Sequence of the first protein:
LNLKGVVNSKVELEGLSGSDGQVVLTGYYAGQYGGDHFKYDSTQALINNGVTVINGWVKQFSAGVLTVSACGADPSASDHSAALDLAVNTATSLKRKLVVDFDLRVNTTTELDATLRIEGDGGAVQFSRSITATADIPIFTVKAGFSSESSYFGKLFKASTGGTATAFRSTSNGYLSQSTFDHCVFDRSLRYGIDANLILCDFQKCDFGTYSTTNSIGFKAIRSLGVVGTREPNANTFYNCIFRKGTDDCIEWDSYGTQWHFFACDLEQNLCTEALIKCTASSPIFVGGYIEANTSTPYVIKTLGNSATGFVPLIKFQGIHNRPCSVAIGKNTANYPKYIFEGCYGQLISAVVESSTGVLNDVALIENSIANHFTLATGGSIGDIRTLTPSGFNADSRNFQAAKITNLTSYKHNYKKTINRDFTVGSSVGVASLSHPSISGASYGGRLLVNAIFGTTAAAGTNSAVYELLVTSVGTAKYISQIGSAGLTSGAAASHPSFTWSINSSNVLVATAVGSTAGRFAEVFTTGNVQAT

Sequence of the second protein:
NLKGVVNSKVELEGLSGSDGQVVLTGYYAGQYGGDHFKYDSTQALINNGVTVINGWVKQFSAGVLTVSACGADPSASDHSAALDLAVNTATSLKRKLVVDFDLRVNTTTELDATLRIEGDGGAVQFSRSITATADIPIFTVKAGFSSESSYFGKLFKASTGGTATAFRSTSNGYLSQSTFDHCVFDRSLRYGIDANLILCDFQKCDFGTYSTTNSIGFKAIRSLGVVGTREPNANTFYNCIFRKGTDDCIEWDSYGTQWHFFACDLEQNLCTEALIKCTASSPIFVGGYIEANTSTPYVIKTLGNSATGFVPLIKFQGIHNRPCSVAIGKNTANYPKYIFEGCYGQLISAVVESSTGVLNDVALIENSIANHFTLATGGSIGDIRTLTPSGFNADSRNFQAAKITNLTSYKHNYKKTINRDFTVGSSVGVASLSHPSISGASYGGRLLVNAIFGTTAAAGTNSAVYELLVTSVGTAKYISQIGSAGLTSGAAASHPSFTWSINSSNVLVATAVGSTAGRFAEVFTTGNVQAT

The following describes two proteins that form a bound complex.

Interface contacts:
Residue D416 in the first protein interacts with residue Q421 in the second protein (closest heavy-atom distance 3.0 Å).
Residue E488 in the first protein is in contact with residue R467 in the second protein (closest heavy-atom distance 2.6 Å).
Residue T482 in the first protein contacts residue S463 in the second protein (closest heavy-atom distance 3.0 Å).
Residue A423 in the first protein is in contact with residue T429 in the second protein (closest heavy-atom distance 2.8 Å).
Residue Y45 in the first protein contacts residue Q73 in the second protein (closest heavy-atom distance 3.1 Å).
Residue S484 in the first protein is in contact with residue T492 in the second protein (closest heavy-atom distance 2.8 Å).
Residue G133 in the first protein interacts with residue R130 in the second protein (closest heavy-atom distance 2.8 Å).
Residue Q421 in the first protein contacts residue T426 in the second protein (closest heavy-atom distance 3.2 Å).
Residue Q139 in the first protein is in contact with residue S163 in the second protein (closest heavy-atom distance 2.7 Å).
Residue I425 in the first protein is in contact with residue S430 in the second protein (closest heavy-atom distance 2.9 Å).
Residue N255 in the first protein contacts residue Y254 in the second protein (closest heavy-atom distance 3.0 Å).
Residue G362 in the first protein contacts residue P300 in the second protein (closest heavy-atom distance 3.1 Å).
Residue G306 in the first protein is in contact with residue Q275 in the second protein (closest heavy-atom distance 3.0 Å).
Residue F420 in the first protein is in contact with residue K424 in the second protein (closest heavy-atom distance 3.1 Å).
Residue F420 in the first protein contacts residue I425 in the second protein (closest heavy-atom distance 3.2 Å).
Residue D134 in the first protein contacts residue K110 in the second protein (closest heavy-atom distance 2.7 Å).
Residue Q421 in the first protein is in contact with residue N427 in the second protein (closest heavy-atom distance 3.1 Å).
Residue P410 in the first protein contacts residue N419 in the second protein (closest heavy-atom distance 2.9 Å).
Residue I425 in the first protein contacts residue T429 in the second protein (closest heavy-atom distance 3.0 Å).
Residue K219 in the first protein interacts with residue S193 in the second protein (closest heavy-atom distance 2.4 Å).
Residue F140 in the first protein contacts residue T128 in the second protein (closest heavy-atom distance 3.1 Å).
Residue R467 in the first protein interacts with residue R467 in the second protein (closest heavy-atom distance 3.0 Å).
Residue Y307 in the first protein contacts residue N249 in the second protein (closest heavy-atom distance 3.2 Å).
Residue K168 in the first protein interacts with residue E132 in the second protein (closest heavy-atom distance 3.1 Å).
Residue K219 in the first protein interacts with residue D216 in the second protein (closest heavy-atom distance 2.7 Å).
Residue L428 in the first protein is in contact with residue S430 in the second protein (closest heavy-atom distance 3.2 Å).
Residue N419 in the first protein contacts residue K424 in the second protein (closest heavy-atom distance 3.0 Å).
Residue A137 in the first protein interacts with residue T128 in the second protein (closest heavy-atom distance 2.9 Å).
Residue E361 in the first protein contacts residue K333 in the second protein (closest heavy-atom distance 2.5 Å).
Residue G336 in the first protein interacts with residue Q275 in the second protein (closest heavy-atom distance 3.1 Å).
Residue T38 in the first protein is in contact with residue K52 in the second protein (closest heavy-atom distance 2.9 Å).
Residue K168 in the first protein contacts residue Y165 in the second protein (closest heavy-atom distance 3.2 Å).
Residue R418 in the first protein interacts with residue A423 in the second protein (closest heavy-atom distance 3.2 Å).
Residue K424 in the first protein contacts residue S411 in the second protein (closest heavy-atom distance 2.9 Å).
Residue S430 in the first protein interacts with residue N434 in the second protein (closest heavy-atom distance 2.9 Å).
Residue F420 in the first protein is in contact with residue T426 in the second protein (closest heavy-atom distance 3.1 Å).
Residue D416 in the first protein is in contact with residue A422 in the second protein (closest heavy-atom distance 2.9 Å).
Residue G135 in the first protein interacts with residue K110 in the second protein (closest heavy-atom distance 3.2 Å).
Residue A479 in the first protein contacts residue S463 in the second protein (closest heavy-atom distance 3.0 Å).
Residue N471 in the first protein is in contact with residue N550 in the second protein (closest heavy-atom distance 3.0 Å).
Residue L428 in the first protein interacts with residue N434 in the second protein (closest heavy-atom distance 2.9 Å).
Residue Y307 in the first protein is in contact with residue A250 in the second protein (closest heavy-atom distance 3.1 Å).
Residue G412 in the first protein contacts residue N419 in the second protein (closest heavy-atom distance 2.9 Å).
Residue F546 in the first protein contacts residue N550 in the second protein (closest heavy-atom distance 3.2 Å).
Residue Y364 in the first protein contacts residue F328 in the second protein (closest heavy-atom distance 3.1 Å).
Residue A423 in the first protein is in contact with residue N427 in the second protein (closest heavy-atom distance 2.9 Å).
Residue K219 in the first protein interacts with residue L214 in the second protein (closest heavy-atom distance 2.8 Å).
Residue R405 in the first protein contacts residue S417 in the second protein (closest heavy-atom distance 2.8 Å).
Residue H197 in the first protein contacts residue T194 in the second protein (closest heavy-atom distance 2.9 Å).
Residue Y225 in the first protein contacts residue Q192 in the second protein (closest heavy-atom distance 2.8 Å).
Residue N255 in the first protein is in contact with residue T252 in the second protein (closest heavy-atom distance 2.9 Å).
Residue N414 in the first protein is in contact with residue N419 in the second protein (closest heavy-atom distance 2.6 Å).
Residue E544 in the first protein is in contact with residue N550 in the second protein (closest heavy-atom distance 2.3 Å).
Residue Y225 in the first protein contacts residue S163 in the second protein (closest heavy-atom distance 3.1 Å).
Residue A422 in the first protein contacts residue N427 in the second protein (closest heavy-atom distance 3.2 Å).
Residue Q335 in the first protein contacts residue Q335 in the second protein (closest heavy-atom distance 2.8 Å).
Residue S417 in the first protein contacts residue A422 in the second protein (closest heavy-atom distance 3.1 Å).
Residue H338 in the first protein interacts with residue S299 in the second protein (closest heavy-atom distance 2.8 Å).
Residue Y307 in the first protein contacts residue T274 in the second protein (closest heavy-atom distance 2.4 Å).
Residue S430 in the first protein interacts with residue H433 in the second protein (closest heavy-atom distance 2.7 Å).